Sequence of chain A:
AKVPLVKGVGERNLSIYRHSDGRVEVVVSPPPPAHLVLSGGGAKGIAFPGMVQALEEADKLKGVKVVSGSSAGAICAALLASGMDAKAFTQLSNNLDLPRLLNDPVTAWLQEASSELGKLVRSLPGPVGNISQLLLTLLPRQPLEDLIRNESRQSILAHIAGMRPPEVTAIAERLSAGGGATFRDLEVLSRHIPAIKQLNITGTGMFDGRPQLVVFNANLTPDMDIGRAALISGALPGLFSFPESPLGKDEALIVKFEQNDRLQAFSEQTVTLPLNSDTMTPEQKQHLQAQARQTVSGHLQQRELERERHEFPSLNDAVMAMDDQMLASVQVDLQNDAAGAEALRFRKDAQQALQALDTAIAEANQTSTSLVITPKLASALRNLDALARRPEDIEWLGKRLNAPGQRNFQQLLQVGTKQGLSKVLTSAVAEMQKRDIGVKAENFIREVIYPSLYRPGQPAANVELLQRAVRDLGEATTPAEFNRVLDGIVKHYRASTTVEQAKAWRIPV

Interface contacts:
Residue L155 in chain B interacts with residue E151 in chain A (closest heavy-atom distance 4.0 Å).
Residue L155 in chain B contacts residue L152 in chain A (closest heavy-atom distance 4.0 Å).
Residue W144 in chain B contacts residue S158 in chain A (closest heavy-atom distance 3.1 Å).
Residue E151 in chain B interacts with residue L155 in chain A (closest heavy-atom distance 3.7 Å).
Residue L173 in chain B interacts with residue G161 in chain A (closest heavy-atom distance 4.7 Å).
Residue T172 in chain B is in contact with residue Q168 in chain A (closest heavy-atom distance 4.8 Å).
Residue E217 in chain B contacts residue S496 in chain A (closest heavy-atom distance 3.1 Å).
Residue A148 in chain B interacts with residue S158 in chain A (closest heavy-atom distance 4.8 Å).
Residue T172 in chain B is in contact with residue L169 in chain A (closest heavy-atom distance 4.5 Å).
Residue S496 in chain B is in contact with residue E217 in chain A (closest heavy-atom distance 3.3 Å).
Residue K634 in chain B contacts residue E151 in chain A (closest heavy-atom distance 4.7 Å).
Residue S158 in chain B is in contact with residue W144 in chain A (closest heavy-atom distance 3.2 Å).
Residue P635 in chain B is in contact with residue E151 in chain A (closest heavy-atom distance 4.4 Å).
Residue F636 in chain B interacts with residue E147 in chain A (closest heavy-atom distance 4.0 Å).
Residue L159 in chain B is in contact with residue W144 in chain A (closest heavy-atom distance 3.6 Å).
Residue E217 in chain B interacts with residue S494 in chain A (closest heavy-atom distance 4.0 Å).
Residue P160 in chain B is in contact with residue W144 in chain A (closest heavy-atom distance 3.9 Å).
Residue L155 in chain B interacts with residue W144 in chain A (closest heavy-atom distance 4.0 Å).
Residue V163 in chain B is in contact with residue P175 in chain A (closest heavy-atom distance 4.6 Å).
Residue V163 in chain B contacts residue T172 in chain A (closest heavy-atom distance 3.7 Å).
Residue P160 in chain B is in contact with residue L173 in chain A (closest heavy-atom distance 5.0 Å).
Residue G161 in chain B interacts with residue P175 in chain A (closest heavy-atom distance 4.6 Å).
Residue L152 in chain B contacts residue L155 in chain A (closest heavy-atom distance 4.0 Å).
Residue L159 in chain B is in contact with residue L173 in chain A (closest heavy-atom distance 3.6 Å).
Residue L173 in chain B contacts residue L169 in chain A (closest heavy-atom distance 3.6 Å).
Residue T172 in chain B is in contact with residue T172 in chain A (closest heavy-atom distance 3.5 Å).
Residue A148 in chain B interacts with residue L155 in chain A (closest heavy-atom distance 4.4 Å).
Residue L169 in chain B is in contact with residue L169 in chain A (closest heavy-atom distance 3.5 Å).
Residue L169 in chain B contacts residue L173 in chain A (closest heavy-atom distance 3.6 Å).
Residue F636 in chain B contacts residue W144 in chain A (closest heavy-atom distance 4.0 Å).
Residue L169 in chain B contacts residue T172 in chain A (closest heavy-atom distance 4.1 Å).
Residue L173 in chain B is in contact with residue L159 in chain A (closest heavy-atom distance 3.9 Å).
Residue W144 in chain B is in contact with residue P160 in chain A (closest heavy-atom distance 3.7 Å).
Residue P140 in chain B is in contact with residue P160 in chain A (closest heavy-atom distance 4.1 Å).
Residue P635 in chain B interacts with residue E147 in chain A (closest heavy-atom distance 3.8 Å).
Residue S494 in chain B interacts with residue E217 in chain A (closest heavy-atom distance 4.6 Å).
Residue L174 in chain B is in contact with residue P160 in chain A (closest heavy-atom distance 3.8 Å).
Residue P160 in chain B interacts with residue L174 in chain A (closest heavy-atom distance 3.8 Å).
Residue W144 in chain B interacts with residue L159 in chain A (closest heavy-atom distance 3.4 Å).
Residue L155 in chain B is in contact with residue A148 in chain A (closest heavy-atom distance 4.3 Å).
Residue T172 in chain B contacts residue V163 in chain A (closest heavy-atom distance 4.1 Å).
Residue T495 in chain B is in contact with residue E217 in chain A (closest heavy-atom distance 4.1 Å).
Residue G161 in chain B contacts residue L173 in chain A (closest heavy-atom distance 4.6 Å).
Residue E151 in chain B is in contact with residue K154 in chain A (closest heavy-atom distance 4.1 Å).
Residue L159 in chain B interacts with residue L174 in chain A (closest heavy-atom distance 5.0 Å).
Residue L155 in chain B is in contact with residue L155 in chain A (closest heavy-atom distance 3.5 Å).
Residue K154 in chain B interacts with residue E151 in chain A (closest heavy-atom distance 4.0 Å).
Residue W144 in chain B contacts residue L155 in chain A (closest heavy-atom distance 4.1 Å).
Residue L173 in chain B is in contact with residue L155 in chain A (closest heavy-atom distance 3.5 Å).
Residue P160 in chain B is in contact with residue V141 in chain A (closest heavy-atom distance 4.2 Å).
Residue Q168 in chain B is in contact with residue T172 in chain A (closest heavy-atom distance 4.7 Å).
Residue V141 in chain B is in contact with residue P160 in chain A (closest heavy-atom distance 4.5 Å).
Residue E217 in chain B contacts residue T495 in chain A (closest heavy-atom distance 4.8 Å).
Residue P160 in chain B contacts residue P140 in chain A (closest heavy-atom distance 4.3 Å).
Residue L155 in chain B contacts residue L173 in chain A (closest heavy-atom distance 4.5 Å).
Residue F636 in chain B contacts residue A148 in chain A (closest heavy-atom distance 4.2 Å).
Residue V163 in chain B is in contact with residue L173 in chain A (closest heavy-atom distance 4.5 Å).
Residue E151 in chain B contacts residue E151 in chain A (closest heavy-atom distance 4.2 Å).

Sequence of chain B:
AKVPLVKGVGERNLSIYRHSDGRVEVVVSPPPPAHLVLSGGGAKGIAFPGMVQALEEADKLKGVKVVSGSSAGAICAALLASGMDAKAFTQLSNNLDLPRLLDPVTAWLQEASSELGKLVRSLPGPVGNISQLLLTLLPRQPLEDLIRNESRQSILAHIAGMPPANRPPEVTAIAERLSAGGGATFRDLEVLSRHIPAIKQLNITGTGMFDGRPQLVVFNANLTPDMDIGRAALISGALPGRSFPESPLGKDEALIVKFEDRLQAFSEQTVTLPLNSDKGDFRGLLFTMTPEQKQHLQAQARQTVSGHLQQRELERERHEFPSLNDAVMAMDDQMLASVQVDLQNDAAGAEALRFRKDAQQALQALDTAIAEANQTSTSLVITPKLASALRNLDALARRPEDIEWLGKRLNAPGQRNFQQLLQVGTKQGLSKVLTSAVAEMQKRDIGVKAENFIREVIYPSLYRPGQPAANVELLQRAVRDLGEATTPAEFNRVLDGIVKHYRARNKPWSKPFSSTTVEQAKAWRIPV

These two protein chains interact to form a complex.